These two protein chains interact to form a complex.

Interface contacts:
Residue Y45 in the first protein contacts residue P2 in the second protein (closest heavy-atom distance 3.6 Å).
Residue Y155 in the first protein interacts with residue A5 in the second protein (closest heavy-atom distance 4.0 Å).
Residue I63 in the first protein is in contact with residue P2 in the second protein (closest heavy-atom distance 3.8 Å).
Residue Y159 in the first protein interacts with residue S3 in the second protein (closest heavy-atom distance 3.6 Å).
Residue F116 in the first protein contacts residue A5 in the second protein (closest heavy-atom distance 4.4 Å).
Residue Y84 in the first protein contacts residue F9 in the second protein (closest heavy-atom distance 2.7 Å).
Residue R97 in the first protein is in contact with residue A5 in the second protein (closest heavy-atom distance 3.5 Å).
Residue W147 in the first protein interacts with residue H7 in the second protein (closest heavy-atom distance 3.5 Å).
Residue K146 in the first protein interacts with residue Q8 in the second protein (closest heavy-atom distance 4.1 Å).
Residue Q70 in the first protein contacts residue Y4 in the second protein (closest heavy-atom distance 3.4 Å).
Residue E163 in the first protein interacts with residue S1 in the second protein (closest heavy-atom distance 4.5 Å).
Residue M5 in the first protein is in contact with residue S1 in the second protein (closest heavy-atom distance 4.3 Å).
Residue I66 in the first protein interacts with residue S3 in the second protein (closest heavy-atom distance 4.1 Å).
Residue W73 in the first protein contacts residue Q8 in the second protein (closest heavy-atom distance 3.8 Å).
Residue Y155 in the first protein interacts with residue Y4 in the second protein (closest heavy-atom distance 3.6 Å).
Residue W147 in the first protein is in contact with residue F9 in the second protein (closest heavy-atom distance 3.7 Å).
Residue I66 in the first protein interacts with residue Y4 in the second protein (closest heavy-atom distance 3.5 Å).
Residue A150 in the first protein is in contact with residue H7 in the second protein (closest heavy-atom distance 4.0 Å).
Residue R97 in the first protein interacts with residue S3 in the second protein (closest heavy-atom distance 3.0 Å).
Residue A152 in the first protein is in contact with residue H7 in the second protein (closest heavy-atom distance 3.6 Å).
Residue W73 in the first protein contacts residue F9 in the second protein (closest heavy-atom distance 3.8 Å).
Residue N77 in the first protein is in contact with residue Q8 in the second protein (closest heavy-atom distance 3.1 Å).
Residue Y171 in the first protein is in contact with residue S1 in the second protein (closest heavy-atom distance 2.6 Å).
Residue Y156 in the first protein contacts residue A5 in the second protein (closest heavy-atom distance 2.6 Å).
Residue Y99 in the first protein interacts with residue P2 in the second protein (closest heavy-atom distance 3.2 Å).
Residue Y7 in the first protein is in contact with residue S1 in the second protein (closest heavy-atom distance 2.9 Å).
Residue Q70 in the first protein contacts residue S3 in the second protein (closest heavy-atom distance 3.8 Å).
Residue K146 in the first protein contacts residue F9 in the second protein (closest heavy-atom distance 2.8 Å).
Residue Y59 in the first protein is in contact with residue S1 in the second protein (closest heavy-atom distance 4.2 Å).
Residue T80 in the first protein is in contact with residue F9 in the second protein (closest heavy-atom distance 3.8 Å).
Residue F116 in the first protein interacts with residue F9 in the second protein (closest heavy-atom distance 3.7 Å).
Residue W167 in the first protein is in contact with residue S1 in the second protein (closest heavy-atom distance 3.5 Å).
Residue I66 in the first protein interacts with residue S1 in the second protein (closest heavy-atom distance 4.2 Å).
Residue W73 in the first protein contacts residue Y6 in the second protein (closest heavy-atom distance 3.7 Å).
Residue W147 in the first protein is in contact with residue Q8 in the second protein (closest heavy-atom distance 3.0 Å).
Residue Q65 in the first protein is in contact with residue Y4 in the second protein (closest heavy-atom distance 4.0 Å).
Residue R62 in the first protein contacts residue S1 in the second protein (closest heavy-atom distance 2.5 Å).
Residue Q70 in the first protein is in contact with residue Y6 in the second protein (closest heavy-atom distance 4.4 Å).
Residue I63 in the first protein contacts residue S1 in the second protein (closest heavy-atom distance 3.6 Å).
Residue L95 in the first protein is in contact with residue F9 in the second protein (closest heavy-atom distance 3.7 Å).
Residue L81 in the first protein is in contact with residue F9 in the second protein (closest heavy-atom distance 3.6 Å).
Residue G69 in the first protein interacts with residue Y4 in the second protein (closest heavy-atom distance 4.2 Å).
Residue Y123 in the first protein is in contact with residue F9 in the second protein (closest heavy-atom distance 3.9 Å).
Residue W73 in the first protein is in contact with residue A5 in the second protein (closest heavy-atom distance 3.4 Å).
Residue Y156 in the first protein interacts with residue Y4 in the second protein (closest heavy-atom distance 4.1 Å).
Residue Y99 in the first protein contacts residue S3 in the second protein (closest heavy-atom distance 2.9 Å).
Residue Q70 in the first protein interacts with residue A5 in the second protein (closest heavy-atom distance 2.9 Å).
Residue N77 in the first protein is in contact with residue F9 in the second protein (closest heavy-atom distance 2.7 Å).
Residue V76 in the first protein is in contact with residue Q8 in the second protein (closest heavy-atom distance 3.4 Å).
Residue Y155 in the first protein interacts with residue Y6 in the second protein (closest heavy-atom distance 3.3 Å).
Residue I124 in the first protein interacts with residue F9 in the second protein (closest heavy-atom distance 4.5 Å).
Residue I66 in the first protein contacts residue P2 in the second protein (closest heavy-atom distance 3.5 Å).
Residue R97 in the first protein interacts with residue Y4 in the second protein (closest heavy-atom distance 3.5 Å).
Residue T143 in the first protein is in contact with residue F9 in the second protein (closest heavy-atom distance 2.7 Å).
Residue Y155 in the first protein interacts with residue H7 in the second protein (closest heavy-atom distance 3.5 Å).
Residue Y159 in the first protein contacts residue S1 in the second protein (closest heavy-atom distance 2.6 Å).
Residue Y156 in the first protein is in contact with residue H7 in the second protein (closest heavy-atom distance 3.9 Å).
Residue Y7 in the first protein interacts with residue P2 in the second protein (closest heavy-atom distance 3.4 Å).
Residue W73 in the first protein interacts with residue H7 in the second protein (closest heavy-atom distance 2.9 Å).
Residue Y159 in the first protein interacts with residue P2 in the second protein (closest heavy-atom distance 4.2 Å).

Sequence of the second protein:
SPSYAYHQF

Sequence of the first protein:
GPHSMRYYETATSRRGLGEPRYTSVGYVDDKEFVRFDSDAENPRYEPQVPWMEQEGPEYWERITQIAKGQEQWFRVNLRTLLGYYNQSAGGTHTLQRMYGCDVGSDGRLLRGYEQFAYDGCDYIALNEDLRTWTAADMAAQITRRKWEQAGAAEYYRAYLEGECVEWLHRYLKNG